This data describes a binding interaction between two proteins.

Sequence of protein 1:
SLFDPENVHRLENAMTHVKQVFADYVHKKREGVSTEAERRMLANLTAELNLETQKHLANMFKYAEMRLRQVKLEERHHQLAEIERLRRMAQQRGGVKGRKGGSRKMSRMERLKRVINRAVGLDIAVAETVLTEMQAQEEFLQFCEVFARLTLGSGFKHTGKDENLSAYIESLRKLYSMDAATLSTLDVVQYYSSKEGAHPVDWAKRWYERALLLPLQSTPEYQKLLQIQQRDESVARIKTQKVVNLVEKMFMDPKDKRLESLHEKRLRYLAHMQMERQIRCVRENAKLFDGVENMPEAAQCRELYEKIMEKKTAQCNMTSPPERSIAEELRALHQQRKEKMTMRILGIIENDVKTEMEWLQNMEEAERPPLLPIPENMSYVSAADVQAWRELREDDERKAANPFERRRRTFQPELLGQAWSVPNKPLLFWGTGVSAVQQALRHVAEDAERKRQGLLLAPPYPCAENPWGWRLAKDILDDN

Sequence of protein 2:
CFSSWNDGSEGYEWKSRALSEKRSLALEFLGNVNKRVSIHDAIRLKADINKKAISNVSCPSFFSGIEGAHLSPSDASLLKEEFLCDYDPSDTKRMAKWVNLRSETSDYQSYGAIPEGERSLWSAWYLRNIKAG

Residue-level contacts at the interface:
Residue R617 in protein 1 interacts with residue D127 in protein 2 (closest heavy-atom distance 3.6 Å).
Residue Y203 in protein 1 is in contact with residue P73 in protein 2 (closest heavy-atom distance 2.8 Å).
Residue N191 in protein 1 contacts residue W18 in protein 2 (closest heavy-atom distance 3.1 Å).
Residue H187 in protein 1 is in contact with residue A173 in protein 2 (closest heavy-atom distance 2.9 Å).
Residue I621 in protein 1 interacts with residue V140 in protein 2 (closest heavy-atom distance 3.7 Å).
Residue R477 in protein 1 interacts with residue Y128 in protein 2 (closest heavy-atom distance 3.0 Å).
Residue K627 in protein 1 contacts residue V70 in protein 2 (closest heavy-atom distance 3.7 Å).
Residue A242 in protein 1 is in contact with residue R135 in protein 2 (closest heavy-atom distance 3.5 Å).
Residue M244 in protein 1 contacts residue R135 in protein 2 (closest heavy-atom distance 3.6 Å).
Residue R610 in protein 1 contacts residue L119 in protein 2 (closest heavy-atom distance 3.5 Å).
Residue Q198 in protein 1 is in contact with residue W27 in protein 2 (closest heavy-atom distance 3.2 Å).
Residue K627 in protein 1 is in contact with residue I67 in protein 2 (closest heavy-atom distance 3.7 Å).
Residue F181 in protein 1 is in contact with residue W139 in protein 2 (closest heavy-atom distance 3.4 Å).
Residue E638 in protein 1 is in contact with residue N63 in protein 2 (closest heavy-atom distance 3.2 Å).
Residue W632 in protein 1 is in contact with residue Q150 in protein 2 (closest heavy-atom distance 3.1 Å).
Residue H195 in protein 1 is in contact with residue W27 in protein 2 (closest heavy-atom distance 3.3 Å).
Residue N191 in protein 1 is in contact with residue W27 in protein 2 (closest heavy-atom distance 3.2 Å).
Residue E640 in protein 1 contacts residue K48 in protein 2 (closest heavy-atom distance 3.1 Å).
Residue V186 in protein 1 interacts with residue K172 in protein 2 (closest heavy-atom distance 3.4 Å).
Residue N191 in protein 1 is in contact with residue K28 in protein 2 (closest heavy-atom distance 3.3 Å).
Residue H195 in protein 1 contacts residue W18 in protein 2 (closest heavy-atom distance 3.6 Å).
Residue P643 in protein 1 is in contact with residue H53 in protein 2 (closest heavy-atom distance 3.6 Å).
Residue L644 in protein 1 contacts residue K59 in protein 2 (closest heavy-atom distance 3.5 Å).
Residue L189 in protein 1 is in contact with residue W139 in protein 2 (closest heavy-atom distance 3.7 Å).
Residue Y203 in protein 1 is in contact with residue C72 in protein 2 (closest heavy-atom distance 3.6 Å).
Residue Q198 in protein 1 interacts with residue A31 in protein 2 (closest heavy-atom distance 3.1 Å).
Residue R641 in protein 1 is in contact with residue H53 in protein 2 (closest heavy-atom distance 3.6 Å).
Residue I618 in protein 1 interacts with residue M136 in protein 2 (closest heavy-atom distance 3.7 Å).
Residue E640 in protein 1 contacts residue N47 in protein 2 (closest heavy-atom distance 3.6 Å).
Residue E631 in protein 1 interacts with residue N63 in protein 2 (closest heavy-atom distance 2.9 Å).
Residue D202 in protein 1 interacts with residue R30 in protein 2 (closest heavy-atom distance 2.7 Å).
Residue A192 in protein 1 interacts with residue W18 in protein 2 (closest heavy-atom distance 3.6 Å).
Residue M636 in protein 1 interacts with residue E41 in protein 2 (closest heavy-atom distance 3.4 Å).
Residue E629 in protein 1 is in contact with residue T146 in protein 2 (closest heavy-atom distance 3.3 Å).
Residue K207 in protein 1 is in contact with residue V70 in protein 2 (closest heavy-atom distance 3.7 Å).
Residue Q634 in protein 1 is in contact with residue N63 in protein 2 (closest heavy-atom distance 3.6 Å).
Residue M636 in protein 1 is in contact with residue K48 in protein 2 (closest heavy-atom distance 2.9 Å).
Residue E637 in protein 1 is in contact with residue K48 in protein 2 (closest heavy-atom distance 3.4 Å).
Residue E190 in protein 1 interacts with residue K172 in protein 2 (closest heavy-atom distance 3.7 Å).
Residue E623 in protein 1 is in contact with residue C72 in protein 2 (closest heavy-atom distance 3.5 Å).
Residue M193 in protein 1 interacts with residue W139 in protein 2 (closest heavy-atom distance 3.4 Å).
Residue E612 in protein 1 is in contact with residue S77 in protein 2 (closest heavy-atom distance 3.4 Å).
Residue R188 in protein 1 interacts with residue W18 in protein 2 (closest heavy-atom distance 3.5 Å).
Residue R188 in protein 1 contacts residue N19 in protein 2 (closest heavy-atom distance 3.1 Å).
Residue E631 in protein 1 is in contact with residue K64 in protein 2 (closest heavy-atom distance 3.4 Å).
Residue Q198 in protein 1 interacts with residue R30 in protein 2 (closest heavy-atom distance 3.5 Å).
Residue N635 in protein 1 interacts with residue A60 in protein 2 (closest heavy-atom distance 3.6 Å).
Residue D625 in protein 1 is in contact with residue L142 in protein 2 (closest heavy-atom distance 3.3 Å).
Residue R188 in protein 1 contacts residue F15 in protein 2 (closest heavy-atom distance 2.4 Å).
Residue E637 in protein 1 interacts with residue E41 in protein 2 (closest heavy-atom distance 3.1 Å).
Residue D625 in protein 1 is in contact with residue V140 in protein 2 (closest heavy-atom distance 3.5 Å).
Residue R641 in protein 1 contacts residue K59 in protein 2 (closest heavy-atom distance 3.5 Å).
Residue W632 in protein 1 is in contact with residue T146 in protein 2 (closest heavy-atom distance 3.6 Å).
Residue Y203 in protein 1 interacts with residue S71 in protein 2 (closest heavy-atom distance 2.9 Å).
Residue E629 in protein 1 is in contact with residue E145 in protein 2 (closest heavy-atom distance 3.3 Å).
Residue R208 in protein 1 is in contact with residue I67 in protein 2 (closest heavy-atom distance 3.5 Å).
Residue E638 in protein 1 contacts residue I56 in protein 2 (closest heavy-atom distance 3.4 Å).
Residue E638 in protein 1 contacts residue K59 in protein 2 (closest heavy-atom distance 3.5 Å).
Residue K197 in protein 1 is in contact with residue V140 in protein 2 (closest heavy-atom distance 3.5 Å).
Residue H187 in protein 1 is in contact with residue D20 in protein 2 (closest heavy-atom distance 3.4 Å).